Sequence of chain B:
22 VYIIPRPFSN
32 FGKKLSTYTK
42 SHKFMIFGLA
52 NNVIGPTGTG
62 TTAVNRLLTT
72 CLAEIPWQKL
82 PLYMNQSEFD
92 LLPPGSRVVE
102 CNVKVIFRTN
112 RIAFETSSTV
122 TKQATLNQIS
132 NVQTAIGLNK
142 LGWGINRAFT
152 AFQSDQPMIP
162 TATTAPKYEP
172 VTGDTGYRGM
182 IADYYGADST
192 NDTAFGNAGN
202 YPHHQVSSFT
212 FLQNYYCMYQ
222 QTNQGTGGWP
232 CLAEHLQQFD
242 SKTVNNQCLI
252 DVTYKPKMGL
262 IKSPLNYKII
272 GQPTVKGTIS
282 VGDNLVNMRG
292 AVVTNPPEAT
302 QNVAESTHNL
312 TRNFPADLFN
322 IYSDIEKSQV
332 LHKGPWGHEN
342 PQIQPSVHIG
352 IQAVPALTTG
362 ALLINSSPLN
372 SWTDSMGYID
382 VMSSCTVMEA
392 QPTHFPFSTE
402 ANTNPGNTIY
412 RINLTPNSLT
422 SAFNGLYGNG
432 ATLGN

Sequence of chain A:
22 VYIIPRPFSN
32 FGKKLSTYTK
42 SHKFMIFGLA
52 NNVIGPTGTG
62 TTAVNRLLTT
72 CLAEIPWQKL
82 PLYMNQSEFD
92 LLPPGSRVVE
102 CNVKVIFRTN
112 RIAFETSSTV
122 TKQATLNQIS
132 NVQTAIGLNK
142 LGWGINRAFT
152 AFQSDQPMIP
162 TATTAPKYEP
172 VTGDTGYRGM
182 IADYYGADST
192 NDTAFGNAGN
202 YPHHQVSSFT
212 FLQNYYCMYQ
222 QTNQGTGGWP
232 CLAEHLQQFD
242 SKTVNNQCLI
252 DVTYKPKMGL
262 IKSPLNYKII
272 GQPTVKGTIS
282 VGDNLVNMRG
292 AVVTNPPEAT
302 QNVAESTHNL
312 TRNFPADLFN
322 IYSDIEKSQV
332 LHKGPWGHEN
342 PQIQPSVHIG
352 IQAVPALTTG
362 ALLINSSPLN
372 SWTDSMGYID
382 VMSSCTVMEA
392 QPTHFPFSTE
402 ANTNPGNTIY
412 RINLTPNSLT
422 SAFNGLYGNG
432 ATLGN

These two protein chains interact to form a complex.

Residue-level contacts at the interface:
Residue N288 in chain B is in contact with residue V293 in chain A (closest heavy-atom distance 3.0 Å).
Residue R290 in chain B contacts residue V294 in chain A (closest heavy-atom distance 3.2 Å).
Residue R27 in chain B interacts with residue L237 in chain A (closest heavy-atom distance 3.0 Å).
Residue M289 in chain B interacts with residue Q345 in chain A (closest heavy-atom distance 3.3 Å).
Residue N288 in chain B contacts residue Q345 in chain A (closest heavy-atom distance 2.8 Å).
Residue P274 in chain B is in contact with residue G145 in chain A (closest heavy-atom distance 3.3 Å).
Residue G272 in chain B contacts residue Y220 in chain A (closest heavy-atom distance 2.5 Å).
Residue Q273 in chain B interacts with residue L68 in chain A (closest heavy-atom distance 2.1 Å).
Residue Q273 in chain B is in contact with residue Y220 in chain A (closest heavy-atom distance 1.2 Å).
Residue V276 in chain B contacts residue G426 in chain A (closest heavy-atom distance 3.3 Å).
Residue F396 in chain B contacts residue P231 in chain A (closest heavy-atom distance 2.9 Å).
Residue N285 in chain B is in contact with residue N296 in chain A (closest heavy-atom distance 2.5 Å).
Residue I271 in chain B contacts residue G228 in chain A (closest heavy-atom distance 2.8 Å).
Residue I280 in chain B is in contact with residue Q225 in chain A (closest heavy-atom distance 2.7 Å).
Residue I280 in chain B is in contact with residue Q302 in chain A (closest heavy-atom distance 3.2 Å).
Residue D318 in chain B is in contact with residue T308 in chain A (closest heavy-atom distance 2.8 Å).
Residue L286 in chain B is in contact with residue P336 in chain A (closest heavy-atom distance 3.3 Å).
Residue N288 in chain B contacts residue V294 in chain A (closest heavy-atom distance 3.1 Å).
Residue Q273 in chain B contacts residue C218 in chain A (closest heavy-atom distance 3.2 Å).
Residue T275 in chain B interacts with residue T433 in chain A (closest heavy-atom distance 3.4 Å).
Residue I271 in chain B is in contact with residue Q221 in chain A (closest heavy-atom distance 2.9 Å).
Residue Y268 in chain B interacts with residue E306 in chain A (closest heavy-atom distance 2.7 Å).
Residue P274 in chain B interacts with residue I146 in chain A (closest heavy-atom distance 3.2 Å).
Residue G283 in chain B contacts residue P298 in chain A (closest heavy-atom distance 3.3 Å).
Residue I24 in chain B contacts residue F240 in chain A (closest heavy-atom distance 3.2 Å).
Residue V282 in chain B contacts residue P298 in chain A (closest heavy-atom distance 3.1 Å).
Residue V287 in chain B contacts residue V294 in chain A (closest heavy-atom distance 3.3 Å).
Residue I270 in chain B interacts with residue E306 in chain A (closest heavy-atom distance 2.7 Å).
Residue Q273 in chain B is in contact with residue N425 in chain A (closest heavy-atom distance 2.4 Å).
Residue Y23 in chain B interacts with residue F240 in chain A (closest heavy-atom distance 3.0 Å).
Residue P274 in chain B interacts with residue N425 in chain A (closest heavy-atom distance 1.2 Å).
Residue V22 in chain B contacts residue T244 in chain A (closest heavy-atom distance 3.4 Å).
Residue I24 in chain B is in contact with residue Q239 in chain A (closest heavy-atom distance 3.1 Å).
Residue F398 in chain B interacts with residue G228 in chain A (closest heavy-atom distance 3.0 Å).
Residue Q273 in chain B contacts residue I146 in chain A (closest heavy-atom distance 2.5 Å).
Residue Y23 in chain B contacts residue D241 in chain A (closest heavy-atom distance 2.9 Å).
Residue D284 in chain B is in contact with residue N296 in chain A (closest heavy-atom distance 3.1 Å).
Residue I270 in chain B interacts with residue G226 in chain A (closest heavy-atom distance 2.6 Å).
Residue P397 in chain B is in contact with residue W230 in chain A (closest heavy-atom distance 3.3 Å).
Residue N288 in chain B is in contact with residue P336 in chain A (closest heavy-atom distance 3.1 Å).
Residue R290 in chain B is in contact with residue N314 in chain A (closest heavy-atom distance 2.6 Å).
Residue K269 in chain B interacts with residue E306 in chain A (closest heavy-atom distance 3.2 Å).
Residue L286 in chain B contacts residue F315 in chain A (closest heavy-atom distance 3.2 Å).
Residue G283 in chain B is in contact with residue L427 in chain A (closest heavy-atom distance 3.4 Å).
Residue Y411 in chain B is in contact with residue T308 in chain A (closest heavy-atom distance 3.3 Å).
Residue K277 in chain B interacts with residue Q225 in chain A (closest heavy-atom distance 3.0 Å).
Residue D284 in chain B interacts with residue A432 in chain A (closest heavy-atom distance 3.4 Å).
Residue Q273 in chain B contacts residue M219 in chain A (closest heavy-atom distance 2.0 Å).
Residue D284 in chain B contacts residue P297 in chain A (closest heavy-atom distance 3.0 Å).
Residue L286 in chain B is in contact with residue T295 in chain A (closest heavy-atom distance 3.3 Å).
Residue V287 in chain B is in contact with residue Q345 in chain A (closest heavy-atom distance 2.7 Å).
Residue P274 in chain B interacts with residue F424 in chain A (closest heavy-atom distance 3.4 Å).
Residue G291 in chain B is in contact with residue T312 in chain A (closest heavy-atom distance 3.1 Å).
Residue S399 in chain B interacts with residue G228 in chain A (closest heavy-atom distance 2.7 Å).
Residue I271 in chain B is in contact with residue T227 in chain A (closest heavy-atom distance 3.2 Å).
Residue I25 in chain B interacts with residue Q239 in chain A (closest heavy-atom distance 2.7 Å).
Residue P316 in chain B is in contact with residue N310 in chain A (closest heavy-atom distance 3.4 Å).
Residue K277 in chain B is in contact with residue Q222 in chain A (closest heavy-atom distance 2.9 Å).
Residue A317 in chain B is in contact with residue T308 in chain A (closest heavy-atom distance 3.0 Å).
Residue N288 in chain B contacts residue I344 in chain A (closest heavy-atom distance 3.0 Å).